Sequence of the first protein:
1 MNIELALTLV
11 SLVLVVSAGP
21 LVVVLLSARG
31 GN

Contacts between the two chains:
Residue A253 in the second protein interacts with residue L25 in the first protein (closest heavy-atom distance 4.3 Å).
Residue Y252 in the second protein contacts residue R29 in the first protein (closest heavy-atom distance 3.7 Å).
Residue Q251 in the second protein interacts with residue L26 in the first protein (closest heavy-atom distance 4.4 Å).
Residue Y252 in the second protein contacts residue L26 in the first protein (closest heavy-atom distance 3.3 Å).
Residue A253 in the second protein is in contact with residue L26 in the first protein (closest heavy-atom distance 4.3 Å).
Residue F250 in the second protein contacts residue L26 in the first protein (closest heavy-atom distance 3.4 Å).

The following describes two proteins that form a bound complex.

Sequence of the second protein:
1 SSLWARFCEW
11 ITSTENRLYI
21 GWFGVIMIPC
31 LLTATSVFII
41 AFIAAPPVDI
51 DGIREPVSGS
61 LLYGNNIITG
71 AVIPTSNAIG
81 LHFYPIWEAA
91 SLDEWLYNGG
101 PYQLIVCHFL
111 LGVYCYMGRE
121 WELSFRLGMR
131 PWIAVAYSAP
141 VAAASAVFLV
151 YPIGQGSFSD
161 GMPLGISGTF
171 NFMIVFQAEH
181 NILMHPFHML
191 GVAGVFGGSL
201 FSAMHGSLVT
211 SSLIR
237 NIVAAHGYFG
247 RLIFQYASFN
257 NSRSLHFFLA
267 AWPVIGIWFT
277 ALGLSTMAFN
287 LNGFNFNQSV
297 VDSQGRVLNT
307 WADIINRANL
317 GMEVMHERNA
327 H